Sequence of the first protein:
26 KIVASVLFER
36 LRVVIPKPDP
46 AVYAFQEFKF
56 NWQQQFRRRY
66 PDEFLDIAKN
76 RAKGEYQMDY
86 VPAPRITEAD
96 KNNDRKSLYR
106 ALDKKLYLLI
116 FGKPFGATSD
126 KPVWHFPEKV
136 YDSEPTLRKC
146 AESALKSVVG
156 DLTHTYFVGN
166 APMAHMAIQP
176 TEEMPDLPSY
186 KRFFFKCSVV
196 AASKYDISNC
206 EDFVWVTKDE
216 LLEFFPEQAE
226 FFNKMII

Residue-level contacts at the interface:
Residue A77 in the first protein is in contact with residue T78 in the second protein (closest heavy-atom distance 3.8 Å).
Residue N75 in the first protein is in contact with residue T78 in the second protein (closest heavy-atom distance 3.1 Å).
Residue N75 in the first protein contacts residue L82 in the second protein (closest heavy-atom distance 3.2 Å).
Residue A77 in the first protein interacts with residue G79 in the second protein (closest heavy-atom distance 3.8 Å).
Residue K78 in the first protein interacts with residue L82 in the second protein (closest heavy-atom distance 4.2 Å).
Residue E80 in the first protein contacts residue I83 in the second protein (closest heavy-atom distance 4.7 Å).

Sequence of the second protein:
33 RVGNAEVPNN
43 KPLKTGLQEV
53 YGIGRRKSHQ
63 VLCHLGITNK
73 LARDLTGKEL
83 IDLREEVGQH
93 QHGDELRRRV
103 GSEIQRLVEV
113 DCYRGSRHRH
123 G

This data describes a binding interaction between two proteins.